Sequence of the first protein:
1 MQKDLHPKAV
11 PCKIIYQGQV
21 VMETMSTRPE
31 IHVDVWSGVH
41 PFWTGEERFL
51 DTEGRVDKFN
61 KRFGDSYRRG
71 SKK

Residue-level contacts at the interface:
Residue R68 in the first protein contacts residue R26 in the second protein (closest heavy-atom distance 3.7 Å).
Residue K61 in the first protein contacts residue N27 in the second protein (closest heavy-atom distance 4.8 Å).

These two protein chains interact to form a complex.

Sequence of the second protein:
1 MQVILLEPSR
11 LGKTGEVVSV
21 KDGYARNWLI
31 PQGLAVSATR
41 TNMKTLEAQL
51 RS